This data describes a binding interaction between two proteins.

Sequence of protein 2:
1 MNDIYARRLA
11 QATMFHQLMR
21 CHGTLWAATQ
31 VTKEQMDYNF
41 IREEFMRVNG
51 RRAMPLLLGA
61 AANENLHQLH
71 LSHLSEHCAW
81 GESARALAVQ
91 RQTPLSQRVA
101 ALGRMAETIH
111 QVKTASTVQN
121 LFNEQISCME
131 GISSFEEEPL

Sequence of protein 1:
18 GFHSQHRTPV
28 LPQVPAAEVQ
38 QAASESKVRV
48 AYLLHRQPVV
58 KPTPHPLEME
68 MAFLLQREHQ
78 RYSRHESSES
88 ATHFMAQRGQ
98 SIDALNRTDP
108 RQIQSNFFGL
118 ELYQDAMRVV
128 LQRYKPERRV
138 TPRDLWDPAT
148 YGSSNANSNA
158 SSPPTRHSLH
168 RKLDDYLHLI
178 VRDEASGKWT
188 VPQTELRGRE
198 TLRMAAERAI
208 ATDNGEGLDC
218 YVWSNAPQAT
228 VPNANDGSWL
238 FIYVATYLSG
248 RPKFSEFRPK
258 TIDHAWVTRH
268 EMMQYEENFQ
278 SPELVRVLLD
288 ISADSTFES

Contacts between the two chains:
Residue F19 in protein 1 interacts with residue M129 in protein 2 (closest heavy-atom distance 3.6 Å).
Residue F19 in protein 1 contacts residue C78 in protein 2 (closest heavy-atom distance 3.7 Å).
Residue F19 in protein 1 contacts residue G131 in protein 2 (closest heavy-atom distance 3.1 Å).
Residue H52 in protein 1 is in contact with residue H16 in protein 2 (closest heavy-atom distance 3.6 Å).
Residue I99 in protein 1 contacts residue S116 in protein 2 (closest heavy-atom distance 3.2 Å).
Residue G18 in protein 1 interacts with residue M129 in protein 2 (closest heavy-atom distance 3.1 Å).
Residue S21 in protein 1 interacts with residue G131 in protein 2 (closest heavy-atom distance 3.2 Å).
Residue K58 in protein 1 interacts with residue Y5 in protein 2 (closest heavy-atom distance 3.8 Å).
Residue G18 in protein 1 contacts residue C78 in protein 2 (closest heavy-atom distance 2.4 Å).
Residue R24 in protein 1 is in contact with residue P139 in protein 2 (closest heavy-atom distance 2.9 Å).
Residue F114 in protein 1 is in contact with residue V118 in protein 2 (closest heavy-atom distance 3.5 Å).
Residue R24 in protein 1 contacts residue E136 in protein 2 (closest heavy-atom distance 2.5 Å).
Residue A290 in protein 1 is in contact with residue F15 in protein 2 (closest heavy-atom distance 3.3 Å).
Residue H20 in protein 1 is in contact with residue H73 in protein 2 (closest heavy-atom distance 3.0 Å).
Residue W220 in protein 1 contacts residue M19 in protein 2 (closest heavy-atom distance 3.6 Å).
Residue W220 in protein 1 is in contact with residue R20 in protein 2 (closest heavy-atom distance 3.9 Å).
Residue I99 in protein 1 interacts with residue V118 in protein 2 (closest heavy-atom distance 3.5 Å).
Residue S289 in protein 1 is in contact with residue F15 in protein 2 (closest heavy-atom distance 4.0 Å).
Residue S221 in protein 1 interacts with residue R20 in protein 2 (closest heavy-atom distance 3.9 Å).
Residue P61 in protein 1 contacts residue Y5 in protein 2 (closest heavy-atom distance 3.8 Å).
Residue A101 in protein 1 is in contact with residue Q119 in protein 2 (closest heavy-atom distance 3.2 Å).
Residue F115 in protein 1 contacts residue N123 in protein 2 (closest heavy-atom distance 3.5 Å).
Residue A290 in protein 1 contacts residue H16 in protein 2 (closest heavy-atom distance 3.5 Å).
Residue G18 in protein 1 is in contact with residue G81 in protein 2 (closest heavy-atom distance 3.2 Å).
Residue T293 in protein 1 is in contact with residue Q11 in protein 2 (closest heavy-atom distance 3.9 Å).
Residue G18 in protein 1 contacts residue W80 in protein 2 (closest heavy-atom distance 2.8 Å).
Residue A69 in protein 1 contacts residue M1 in protein 2 (closest heavy-atom distance 3.5 Å).
Residue E295 in protein 1 contacts residue R8 in protein 2 (closest heavy-atom distance 3.5 Å).
Residue Y173 in protein 1 interacts with residue H16 in protein 2 (closest heavy-atom distance 3.5 Å).
Residue Y173 in protein 1 is in contact with residue A12 in protein 2 (closest heavy-atom distance 3.9 Å).
Residue T293 in protein 1 is in contact with residue R8 in protein 2 (closest heavy-atom distance 4.0 Å).
Residue Y218 in protein 1 is in contact with residue R20 in protein 2 (closest heavy-atom distance 3.2 Å).
Residue D100 in protein 1 interacts with residue Q119 in protein 2 (closest heavy-atom distance 2.2 Å).
Residue D100 in protein 1 is in contact with residue T117 in protein 2 (closest heavy-atom distance 4.0 Å).
Residue Q225 in protein 1 contacts residue M19 in protein 2 (closest heavy-atom distance 3.5 Å).
Residue E65 in protein 1 interacts with residue I4 in protein 2 (closest heavy-atom distance 3.3 Å).
Residue T25 in protein 1 is in contact with residue H70 in protein 2 (closest heavy-atom distance 2.7 Å).
Residue E65 in protein 1 is in contact with residue R8 in protein 2 (closest heavy-atom distance 3.7 Å).
Residue A101 in protein 1 interacts with residue T117 in protein 2 (closest heavy-atom distance 3.5 Å).
Residue Q22 in protein 1 interacts with residue F135 in protein 2 (closest heavy-atom distance 3.0 Å).
Residue I99 in protein 1 is in contact with residue T117 in protein 2 (closest heavy-atom distance 3.1 Å).
Residue F294 in protein 1 contacts residue Q11 in protein 2 (closest heavy-atom distance 3.4 Å).
Residue W220 in protein 1 contacts residue Q17 in protein 2 (closest heavy-atom distance 4.0 Å).
Residue K58 in protein 1 interacts with residue L9 in protein 2 (closest heavy-atom distance 3.7 Å).
Residue H23 in protein 1 is in contact with residue F135 in protein 2 (closest heavy-atom distance 3.1 Å).
Residue F294 in protein 1 interacts with residue A12 in protein 2 (closest heavy-atom distance 3.8 Å).
Residue S21 in protein 1 is in contact with residue S133 in protein 2 (closest heavy-atom distance 3.4 Å).
Residue H20 in protein 1 interacts with residue E76 in protein 2 (closest heavy-atom distance 3.3 Å).
Residue W220 in protein 1 contacts residue H16 in protein 2 (closest heavy-atom distance 3.8 Å).
Residue R81 in protein 1 is in contact with residue S96 in protein 2 (closest heavy-atom distance 3.8 Å).
Residue F114 in protein 1 interacts with residue Q119 in protein 2 (closest heavy-atom distance 3.3 Å).
Residue S21 in protein 1 is in contact with residue F135 in protein 2 (closest heavy-atom distance 3.2 Å).
Residue P59 in protein 1 contacts residue L9 in protein 2 (closest heavy-atom distance 3.5 Å).
Residue F19 in protein 1 interacts with residue E130 in protein 2 (closest heavy-atom distance 4.0 Å).
Residue H76 in protein 1 interacts with residue R85 in protein 2 (closest heavy-atom distance 3.6 Å).
Residue R81 in protein 1 contacts residue T93 in protein 2 (closest heavy-atom distance 3.3 Å).
Residue S221 in protein 1 interacts with residue M19 in protein 2 (closest heavy-atom distance 3.4 Å).
Residue V241 in protein 1 interacts with residue M19 in protein 2 (closest heavy-atom distance 3.6 Å).
Residue P59 in protein 1 interacts with residue Y5 in protein 2 (closest heavy-atom distance 3.5 Å).
Residue F114 in protein 1 interacts with residue F122 in protein 2 (closest heavy-atom distance 3.7 Å).